Sequence of protein 1:
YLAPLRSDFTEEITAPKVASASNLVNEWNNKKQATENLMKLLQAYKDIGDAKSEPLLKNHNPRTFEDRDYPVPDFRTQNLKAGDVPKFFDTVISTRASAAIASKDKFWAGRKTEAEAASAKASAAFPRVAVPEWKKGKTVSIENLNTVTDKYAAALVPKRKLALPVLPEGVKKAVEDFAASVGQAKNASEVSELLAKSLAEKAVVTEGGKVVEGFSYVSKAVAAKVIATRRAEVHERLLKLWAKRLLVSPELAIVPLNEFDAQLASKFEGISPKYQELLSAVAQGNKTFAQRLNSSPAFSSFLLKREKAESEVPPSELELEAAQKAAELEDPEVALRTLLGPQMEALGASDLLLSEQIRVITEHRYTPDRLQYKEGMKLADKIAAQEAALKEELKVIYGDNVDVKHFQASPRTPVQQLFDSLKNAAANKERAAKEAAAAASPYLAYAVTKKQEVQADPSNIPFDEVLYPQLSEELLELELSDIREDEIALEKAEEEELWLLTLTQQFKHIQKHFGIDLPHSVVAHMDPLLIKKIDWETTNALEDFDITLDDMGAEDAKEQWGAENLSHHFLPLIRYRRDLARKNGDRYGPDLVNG

Interface contacts:
Residue K400 in protein 1 contacts residue N74 in protein 2 (closest heavy-atom distance 3.3 Å).
Residue V162 in protein 1 interacts with residue N107 in protein 2 (closest heavy-atom distance 2.8 Å).
Residue F536 in protein 1 is in contact with residue E37 in protein 2 (closest heavy-atom distance 3.2 Å).
Residue A515 in protein 1 interacts with residue R64 in protein 2 (closest heavy-atom distance 3.5 Å).
Residue Y465 in protein 1 interacts with residue V96 in protein 2 (closest heavy-atom distance 3.4 Å).
Residue L500 in protein 1 contacts residue K73 in protein 2 (closest heavy-atom distance 3.2 Å).
Residue R90 in protein 1 contacts residue L68 in protein 2 (closest heavy-atom distance 3.5 Å).
Residue E291 in protein 1 contacts residue K49 in protein 2 (closest heavy-atom distance 3.5 Å).
Residue Q394 in protein 1 is in contact with residue V65 in protein 2 (closest heavy-atom distance 3.5 Å).
Residue Y174 in protein 1 is in contact with residue N99 in protein 2 (closest heavy-atom distance 3.4 Å).
Residue I123 in protein 1 interacts with residue Q75 in protein 2 (closest heavy-atom distance 3.3 Å).
Residue R118 in protein 1 contacts residue A70 in protein 2 (closest heavy-atom distance 3.4 Å).
Residue S463 in protein 1 contacts residue Y103 in protein 2 (closest heavy-atom distance 3.5 Å).
Residue E397 in protein 1 interacts with residue N74 in protein 2 (closest heavy-atom distance 3.3 Å).
Residue T161 in protein 1 contacts residue L106 in protein 2 (closest heavy-atom distance 3.3 Å).
Residue E559 in protein 1 contacts residue K39 in protein 2 (closest heavy-atom distance 2.7 Å).
Residue D568 in protein 1 is in contact with residue H38 in protein 2 (closest heavy-atom distance 3.0 Å).
Residue P154 in protein 1 interacts with residue N99 in protein 2 (closest heavy-atom distance 3.4 Å).
Residue G584 in protein 1 interacts with residue A47 in protein 2 (closest heavy-atom distance 3.4 Å).
Residue H591 in protein 1 is in contact with residue W44 in protein 2 (closest heavy-atom distance 3.5 Å).
Residue N83 in protein 1 is in contact with residue V76 in protein 2 (closest heavy-atom distance 3.3 Å).
Residue R98 in protein 1 interacts with residue F56 in protein 2 (closest heavy-atom distance 3.2 Å).
Residue S288 in protein 1 contacts residue F56 in protein 2 (closest heavy-atom distance 3.5 Å).
Residue V162 in protein 1 is in contact with residue L106 in protein 2 (closest heavy-atom distance 2.7 Å).
Residue N587 in protein 1 is in contact with residue C43 in protein 2 (closest heavy-atom distance 3.3 Å).
Residue P464 in protein 1 is in contact with residue Y103 in protein 2 (closest heavy-atom distance 3.2 Å).
Residue K580 in protein 1 is in contact with residue A46 in protein 2 (closest heavy-atom distance 3.3 Å).
Residue E565 in protein 1 is in contact with residue K39 in protein 2 (closest heavy-atom distance 3.5 Å).
Residue E88 in protein 1 interacts with residue A70 in protein 2 (closest heavy-atom distance 2.5 Å).
Residue H542 in protein 1 is in contact with residue T33 in protein 2 (closest heavy-atom distance 3.5 Å).
Residue R90 in protein 1 contacts residue P69 in protein 2 (closest heavy-atom distance 3.5 Å).
Residue W521 in protein 1 is in contact with residue L55 in protein 2 (closest heavy-atom distance 3.5 Å).
Residue I556 in protein 1 contacts residue M35 in protein 2 (closest heavy-atom distance 3.3 Å).
Residue Y465 in protein 1 interacts with residue S100 in protein 2 (closest heavy-atom distance 3.5 Å).
Residue H82 in protein 1 contacts residue N79 in protein 2 (closest heavy-atom distance 3.3 Å).
Residue H542 in protein 1 interacts with residue E37 in protein 2 (closest heavy-atom distance 3.1 Å).
Residue D504 in protein 1 is in contact with residue K73 in protein 2 (closest heavy-atom distance 3.4 Å).
Residue R98 in protein 1 is in contact with residue N59 in protein 2 (closest heavy-atom distance 3.2 Å).
Residue E397 in protein 1 contacts residue S72 in protein 2 (closest heavy-atom distance 3.4 Å).
Residue E88 in protein 1 interacts with residue P69 in protein 2 (closest heavy-atom distance 3.5 Å).
Residue R85 in protein 1 interacts with residue V71 in protein 2 (closest heavy-atom distance 2.6 Å).
Residue K289 in protein 1 interacts with residue E53 in protein 2 (closest heavy-atom distance 3.5 Å).
Residue E565 in protein 1 contacts residue M35 in protein 2 (closest heavy-atom distance 3.4 Å).
Residue D557 in protein 1 contacts residue R36 in protein 2 (closest heavy-atom distance 2.7 Å).
Residue R118 in protein 1 interacts with residue L68 in protein 2 (closest heavy-atom distance 3.3 Å).
Residue W583 in protein 1 is in contact with residue C43 in protein 2 (closest heavy-atom distance 3.5 Å).
Residue R90 in protein 1 is in contact with residue S67 in protein 2 (closest heavy-atom distance 2.9 Å).
Residue K514 in protein 1 is in contact with residue R64 in protein 2 (closest heavy-atom distance 2.9 Å).
Residue K404 in protein 1 is in contact with residue N74 in protein 2 (closest heavy-atom distance 2.4 Å).
Residue Y465 in protein 1 interacts with residue N99 in protein 2 (closest heavy-atom distance 3.3 Å).
Residue K126 in protein 1 is in contact with residue N79 in protein 2 (closest heavy-atom distance 3.5 Å).
Residue K404 in protein 1 is in contact with residue E78 in protein 2 (closest heavy-atom distance 3.4 Å).
Residue E291 in protein 1 contacts residue E53 in protein 2 (closest heavy-atom distance 3.2 Å).
Residue F290 in protein 1 is in contact with residue E53 in protein 2 (closest heavy-atom distance 2.6 Å).
Residue I115 in protein 1 contacts residue A70 in protein 2 (closest heavy-atom distance 3.4 Å).
Residue R118 in protein 1 interacts with residue L66 in protein 2 (closest heavy-atom distance 2.9 Å).
Residue E507 in protein 1 is in contact with residue P69 in protein 2 (closest heavy-atom distance 3.4 Å).
Residue R599 in protein 1 interacts with residue L58 in protein 2 (closest heavy-atom distance 3.1 Å).
Residue L167 in protein 1 is in contact with residue Y103 in protein 2 (closest heavy-atom distance 3.5 Å).
Residue H591 in protein 1 contacts residue Y51 in protein 2 (closest heavy-atom distance 2.7 Å).

Sequence of protein 2:
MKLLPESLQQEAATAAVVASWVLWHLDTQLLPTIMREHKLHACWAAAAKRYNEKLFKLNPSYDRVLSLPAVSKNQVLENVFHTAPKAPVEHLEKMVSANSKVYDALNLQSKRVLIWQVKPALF

This data describes a binding interaction between two proteins.